Sequence of protein 1:
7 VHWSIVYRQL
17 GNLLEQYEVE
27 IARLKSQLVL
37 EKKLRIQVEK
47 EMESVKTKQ

Residue-level contacts at the interface:
Residue Y23 in protein 2 is in contact with residue Y23 in protein 1 (closest heavy-atom distance 3.5 Å).
Residue K54 in protein 2 interacts with residue Q55 in protein 1 (closest heavy-atom distance 4.0 Å).
Residue L34 in protein 2 contacts residue E37 in protein 1 (closest heavy-atom distance 4.2 Å).
Residue V44 in protein 2 contacts residue E45 in protein 1 (closest heavy-atom distance 3.1 Å).
Residue L19 in protein 2 is in contact with residue L20 in protein 1 (closest heavy-atom distance 4.7 Å).
Residue K52 in protein 2 contacts residue V51 in protein 1 (closest heavy-atom distance 4.8 Å).
Residue V51 in protein 2 is in contact with residue K52 in protein 1 (closest heavy-atom distance 3.9 Å).
Residue E37 in protein 2 is in contact with residue L34 in protein 1 (closest heavy-atom distance 3.6 Å).
Residue L20 in protein 2 is in contact with residue Y23 in protein 1 (closest heavy-atom distance 3.7 Å).
Residue R41 in protein 2 contacts residue R41 in protein 1 (closest heavy-atom distance 3.7 Å).
Residue K52 in protein 2 interacts with residue E47 in protein 1 (closest heavy-atom distance 4.8 Å).
Residue E37 in protein 2 is in contact with residue E37 in protein 1 (closest heavy-atom distance 4.5 Å).
Residue K54 in protein 2 is in contact with residue K54 in protein 1 (closest heavy-atom distance 4.9 Å).
Residue L16 in protein 2 contacts residue L20 in protein 1 (closest heavy-atom distance 3.9 Å).
Residue E47 in protein 2 is in contact with residue K52 in protein 1 (closest heavy-atom distance 4.8 Å).
Residue M48 in protein 2 interacts with residue M48 in protein 1 (closest heavy-atom distance 3.2 Å).
Residue I27 in protein 2 contacts residue I27 in protein 1 (closest heavy-atom distance 3.5 Å).
Residue I27 in protein 2 interacts with residue L30 in protein 1 (closest heavy-atom distance 4.0 Å).
Residue E26 in protein 2 contacts residue K31 in protein 1 (closest heavy-atom distance 4.1 Å).
Residue M48 in protein 2 contacts residue V44 in protein 1 (closest heavy-atom distance 3.8 Å).
Residue Y23 in protein 2 interacts with residue L20 in protein 1 (closest heavy-atom distance 3.8 Å).
Residue Y23 in protein 2 contacts residue E24 in protein 1 (closest heavy-atom distance 4.8 Å).
Residue Q33 in protein 2 contacts residue L34 in protein 1 (closest heavy-atom distance 3.7 Å).
Residue V44 in protein 2 is in contact with residue M48 in protein 1 (closest heavy-atom distance 4.1 Å).
Residue M48 in protein 2 contacts residue E47 in protein 1 (closest heavy-atom distance 3.8 Å).
Residue L34 in protein 2 contacts residue R29 in protein 1 (closest heavy-atom distance 5.0 Å).
Residue L40 in protein 2 is in contact with residue R41 in protein 1 (closest heavy-atom distance 3.6 Å).
Residue E24 in protein 2 is in contact with residue Y23 in protein 1 (closest heavy-atom distance 3.9 Å).
Residue L20 in protein 2 interacts with residue L16 in protein 1 (closest heavy-atom distance 4.0 Å).
Residue E37 in protein 2 interacts with residue R41 in protein 1 (closest heavy-atom distance 2.5 Å).
Residue L30 in protein 2 contacts residue L30 in protein 1 (closest heavy-atom distance 4.0 Å).
Residue L34 in protein 2 contacts residue L34 in protein 1 (closest heavy-atom distance 3.9 Å).
Residue K38 in protein 2 interacts with residue E37 in protein 1 (closest heavy-atom distance 3.6 Å).
Residue I27 in protein 2 interacts with residue E26 in protein 1 (closest heavy-atom distance 4.0 Å).
Residue K54 in protein 2 is in contact with residue K52 in protein 1 (closest heavy-atom distance 4.4 Å).
Residue V44 in protein 2 interacts with residue V44 in protein 1 (closest heavy-atom distance 3.7 Å).
Residue R41 in protein 2 contacts residue L40 in protein 1 (closest heavy-atom distance 3.7 Å).
Residue L16 in protein 2 contacts residue Y13 in protein 1 (closest heavy-atom distance 4.5 Å).
Residue L30 in protein 2 interacts with residue K31 in protein 1 (closest heavy-atom distance 4.0 Å).
Residue E47 in protein 2 contacts residue M48 in protein 1 (closest heavy-atom distance 3.3 Å).
Residue R41 in protein 2 contacts residue E37 in protein 1 (closest heavy-atom distance 3.1 Å).
Residue E26 in protein 2 is in contact with residue I27 in protein 1 (closest heavy-atom distance 3.8 Å).
Residue V51 in protein 2 contacts residue V51 in protein 1 (closest heavy-atom distance 3.7 Å).
Residue M48 in protein 2 contacts residue V51 in protein 1 (closest heavy-atom distance 4.5 Å).
Residue Y23 in protein 2 is in contact with residue I27 in protein 1 (closest heavy-atom distance 4.1 Å).
Residue E45 in protein 2 contacts residue V44 in protein 1 (closest heavy-atom distance 4.7 Å).
Residue I27 in protein 2 interacts with residue Y23 in protein 1 (closest heavy-atom distance 3.5 Å).
Residue K31 in protein 2 is in contact with residue L30 in protein 1 (closest heavy-atom distance 4.1 Å).
Residue K54 in protein 2 contacts residue V51 in protein 1 (closest heavy-atom distance 3.7 Å).
Residue L30 in protein 2 is in contact with residue I27 in protein 1 (closest heavy-atom distance 3.9 Å).
Residue L34 in protein 2 interacts with residue L30 in protein 1 (closest heavy-atom distance 3.8 Å).
Residue L20 in protein 2 interacts with residue L19 in protein 1 (closest heavy-atom distance 4.2 Å).
Residue L20 in protein 2 is in contact with residue L20 in protein 1 (closest heavy-atom distance 3.7 Å).
Residue K31 in protein 2 contacts residue E26 in protein 1 (closest heavy-atom distance 3.5 Å).
Residue L30 in protein 2 contacts residue L34 in protein 1 (closest heavy-atom distance 3.6 Å).
Residue L34 in protein 2 is in contact with residue Q33 in protein 1 (closest heavy-atom distance 4.1 Å).
Residue K38 in protein 2 contacts residue Q33 in protein 1 (closest heavy-atom distance 3.9 Å).
Residue V44 in protein 2 interacts with residue R41 in protein 1 (closest heavy-atom distance 4.0 Å).
Residue E37 in protein 2 contacts residue K38 in protein 1 (closest heavy-atom distance 3.7 Å).
Residue V51 in protein 2 contacts residue M48 in protein 1 (closest heavy-atom distance 3.8 Å).

The following describes two proteins that form a bound complex.

Sequence of protein 2:
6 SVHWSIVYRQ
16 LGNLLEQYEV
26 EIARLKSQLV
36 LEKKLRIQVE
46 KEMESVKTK